Sequence of protein 1:
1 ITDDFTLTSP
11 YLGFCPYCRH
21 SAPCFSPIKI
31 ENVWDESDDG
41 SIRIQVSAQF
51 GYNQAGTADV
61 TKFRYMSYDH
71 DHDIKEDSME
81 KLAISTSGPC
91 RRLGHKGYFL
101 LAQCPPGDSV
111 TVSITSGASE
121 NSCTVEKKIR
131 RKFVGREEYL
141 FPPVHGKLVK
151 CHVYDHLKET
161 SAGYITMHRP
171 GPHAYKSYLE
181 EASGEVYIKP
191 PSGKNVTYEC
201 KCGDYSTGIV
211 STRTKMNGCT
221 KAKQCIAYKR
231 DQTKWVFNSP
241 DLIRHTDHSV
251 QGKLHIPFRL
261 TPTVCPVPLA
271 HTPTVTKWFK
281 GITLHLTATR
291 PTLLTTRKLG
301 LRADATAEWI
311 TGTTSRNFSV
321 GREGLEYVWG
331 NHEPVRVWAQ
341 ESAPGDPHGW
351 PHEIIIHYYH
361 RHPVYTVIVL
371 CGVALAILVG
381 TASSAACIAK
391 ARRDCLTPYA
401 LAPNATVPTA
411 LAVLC

Interface contacts:
Residue K223 in protein 1 is in contact with residue R159 in protein 2 (closest heavy-atom distance 5.0 Å).
Residue A182 in protein 1 is in contact with residue V3 in protein 2 (closest heavy-atom distance 3.9 Å).

These two protein chains interact to form a complex.

Sequence of protein 2:
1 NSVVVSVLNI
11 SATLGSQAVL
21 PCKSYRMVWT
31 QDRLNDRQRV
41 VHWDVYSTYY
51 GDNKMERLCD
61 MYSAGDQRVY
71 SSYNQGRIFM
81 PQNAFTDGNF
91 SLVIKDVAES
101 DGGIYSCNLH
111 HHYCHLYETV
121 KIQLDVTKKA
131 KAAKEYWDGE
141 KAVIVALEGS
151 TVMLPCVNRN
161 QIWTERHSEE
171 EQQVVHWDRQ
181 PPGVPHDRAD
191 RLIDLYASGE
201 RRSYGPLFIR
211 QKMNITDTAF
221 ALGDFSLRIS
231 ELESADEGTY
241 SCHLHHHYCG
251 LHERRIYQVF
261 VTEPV